Sequence of chain A:
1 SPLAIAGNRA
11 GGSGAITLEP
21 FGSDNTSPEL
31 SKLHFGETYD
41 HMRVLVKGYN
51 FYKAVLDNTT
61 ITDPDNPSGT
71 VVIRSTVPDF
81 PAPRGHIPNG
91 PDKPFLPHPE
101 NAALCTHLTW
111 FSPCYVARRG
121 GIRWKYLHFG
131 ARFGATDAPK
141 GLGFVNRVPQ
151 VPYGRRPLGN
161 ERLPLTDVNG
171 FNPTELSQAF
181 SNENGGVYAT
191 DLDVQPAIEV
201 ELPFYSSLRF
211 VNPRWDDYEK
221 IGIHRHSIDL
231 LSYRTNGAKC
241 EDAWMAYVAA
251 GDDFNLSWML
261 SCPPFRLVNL

The following describes two proteins that form a bound complex.

Interface contacts:
Residue R119 in chain A contacts residue K32 in chain B (closest heavy-atom distance 4.3 Å).
Residue P173 in chain A interacts with residue L56 in chain B (closest heavy-atom distance 3.4 Å).
Residue P173 in chain A is in contact with residue N58 in chain B (closest heavy-atom distance 3.6 Å).
Residue N172 in chain A contacts residue L56 in chain B (closest heavy-atom distance 3.9 Å).
Residue F171 in chain A contacts residue E241 in chain B (closest heavy-atom distance 3.5 Å).
Residue F171 in chain A interacts with residue D242 in chain B (closest heavy-atom distance 3.8 Å).
Residue T174 in chain A interacts with residue A102 in chain B (closest heavy-atom distance 4.0 Å).
Residue F180 in chain A contacts residue F51 in chain B (closest heavy-atom distance 3.6 Å).
Residue L176 in chain A is in contact with residue M245 in chain B (closest heavy-atom distance 3.9 Å).
Residue L176 in chain A is in contact with residue F129 in chain B (closest heavy-atom distance 4.0 Å).
Residue R209 in chain A interacts with residue L33 in chain B (closest heavy-atom distance 3.8 Å).
Residue Y205 in chain A is in contact with residue F35 in chain B (closest heavy-atom distance 3.4 Å).
Residue P173 in chain A contacts residue A102 in chain B (closest heavy-atom distance 3.9 Å).
Residue D191 in chain A is in contact with residue P196 in chain B (closest heavy-atom distance 3.2 Å).
Residue F171 in chain A contacts residue N58 in chain B (closest heavy-atom distance 4.1 Å).
Residue L231 in chain A contacts residue F129 in chain B (closest heavy-atom distance 4.3 Å).
Residue E183 in chain A interacts with residue F51 in chain B (closest heavy-atom distance 3.4 Å).
Residue L208 in chain A contacts residue H34 in chain B (closest heavy-atom distance 3.9 Å).
Residue S207 in chain A interacts with residue H34 in chain B (closest heavy-atom distance 4.0 Å).
Residue P173 in chain A is in contact with residue D92 in chain B (closest heavy-atom distance 3.3 Å).
Residue F171 in chain A contacts residue G130 in chain B (closest heavy-atom distance 4.3 Å).
Residue S207 in chain A interacts with residue F35 in chain B (closest heavy-atom distance 4.2 Å).
Residue F171 in chain A interacts with residue C240 in chain B (closest heavy-atom distance 3.3 Å).
Residue D193 in chain A is in contact with residue K140 in chain B (closest heavy-atom distance 4.2 Å).
Residue G170 in chain A contacts residue C240 in chain B (closest heavy-atom distance 3.8 Å).
Residue P139 in chain A contacts residue D137 in chain B (closest heavy-atom distance 3.6 Å).
Residue Y233 in chain A contacts residue G130 in chain B (closest heavy-atom distance 3.8 Å).
Residue F171 in chain A interacts with residue F133 in chain B (closest heavy-atom distance 4.1 Å).
Residue S177 in chain A interacts with residue L104 in chain B (closest heavy-atom distance 4.3 Å).
Residue F144 in chain A contacts residue Y247 in chain B (closest heavy-atom distance 3.6 Å).
Residue N182 in chain A is in contact with residue L104 in chain B (closest heavy-atom distance 4.2 Å).
Residue S181 in chain A interacts with residue F51 in chain B (closest heavy-atom distance 3.5 Å).
Residue L176 in chain A interacts with residue L56 in chain B (closest heavy-atom distance 3.7 Å).
Residue V168 in chain A contacts residue K239 in chain B (closest heavy-atom distance 4.2 Å).
Residue F171 in chain A is in contact with residue L56 in chain B (closest heavy-atom distance 2.8 Å).
Residue Y233 in chain A is in contact with residue F129 in chain B (closest heavy-atom distance 4.0 Å).
Residue F180 in chain A is in contact with residue M245 in chain B (closest heavy-atom distance 3.5 Å).
Residue V187 in chain A contacts residue Y247 in chain B (closest heavy-atom distance 4.2 Å).
Residue T166 in chain A is in contact with residue F133 in chain B (closest heavy-atom distance 4.0 Å).
Residue N184 in chain A interacts with residue N50 in chain B (closest heavy-atom distance 3.3 Å).
Residue N169 in chain A is in contact with residue I61 in chain B (closest heavy-atom distance 2.9 Å).
Residue T174 in chain A contacts residue E100 in chain B (closest heavy-atom distance 4.0 Å).
Residue Y233 in chain A contacts residue A131 in chain B (closest heavy-atom distance 3.7 Å).
Residue N182 in chain A interacts with residue T106 in chain B (closest heavy-atom distance 3.6 Å).
Residue Y205 in chain A contacts residue Y39 in chain B (closest heavy-atom distance 2.9 Å).
Residue R119 in chain A contacts residue L33 in chain B (closest heavy-atom distance 3.0 Å).
Residue N169 in chain A is in contact with residue C240 in chain B (closest heavy-atom distance 3.7 Å).
Residue E183 in chain A contacts residue N50 in chain B (closest heavy-atom distance 3.8 Å).
Residue S181 in chain A is in contact with residue L104 in chain B (closest heavy-atom distance 3.5 Å).
Residue T70 in chain A is in contact with residue F133 in chain B (closest heavy-atom distance 3.8 Å).
Residue N182 in chain A interacts with residue C105 in chain B (closest heavy-atom distance 2.7 Å).
Residue F171 in chain A is in contact with residue F129 in chain B (closest heavy-atom distance 3.9 Å).
Residue R234 in chain A is in contact with residue D137 in chain B (closest heavy-atom distance 3.0 Å).
Residue L142 in chain A is in contact with residue H128 in chain B (closest heavy-atom distance 4.1 Å).
Residue L142 in chain A interacts with residue L127 in chain B (closest heavy-atom distance 3.0 Å).
Residue Y205 in chain A contacts residue E37 in chain B (closest heavy-atom distance 3.6 Å).
Residue E183 in chain A contacts residue Y49 in chain B (closest heavy-atom distance 3.9 Å).
Residue N169 in chain A interacts with residue K239 in chain B (closest heavy-atom distance 4.3 Å).
Residue N182 in chain A interacts with residue N50 in chain B (closest heavy-atom distance 3.3 Å).
Residue N182 in chain A interacts with residue F51 in chain B (closest heavy-atom distance 3.3 Å).

Sequence of chain B:
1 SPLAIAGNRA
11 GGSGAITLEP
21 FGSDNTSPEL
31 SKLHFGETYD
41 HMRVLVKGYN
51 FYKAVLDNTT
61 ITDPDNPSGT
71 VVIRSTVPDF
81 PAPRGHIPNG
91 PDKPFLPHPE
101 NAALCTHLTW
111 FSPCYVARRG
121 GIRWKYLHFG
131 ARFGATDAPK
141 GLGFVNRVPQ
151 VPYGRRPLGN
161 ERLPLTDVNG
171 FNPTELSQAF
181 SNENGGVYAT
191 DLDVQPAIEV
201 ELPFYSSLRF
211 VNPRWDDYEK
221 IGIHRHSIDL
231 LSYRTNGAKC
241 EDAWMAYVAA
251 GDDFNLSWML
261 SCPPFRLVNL